Sequence of protein 1:
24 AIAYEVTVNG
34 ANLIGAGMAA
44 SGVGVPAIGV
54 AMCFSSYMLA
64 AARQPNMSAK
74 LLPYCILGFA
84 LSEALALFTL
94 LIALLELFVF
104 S

Residue-level contacts at the interface:
Residue L23 in protein 2 interacts with residue A72 in protein 1 (closest heavy-atom distance 4.9 Å).
Residue L23 in protein 2 interacts with residue L75 in protein 1 (closest heavy-atom distance 4.3 Å).
Residue A19 in protein 2 contacts residue A72 in protein 1 (closest heavy-atom distance 3.0 Å).

The following describes two proteins that form a bound complex.

Sequence of protein 2:
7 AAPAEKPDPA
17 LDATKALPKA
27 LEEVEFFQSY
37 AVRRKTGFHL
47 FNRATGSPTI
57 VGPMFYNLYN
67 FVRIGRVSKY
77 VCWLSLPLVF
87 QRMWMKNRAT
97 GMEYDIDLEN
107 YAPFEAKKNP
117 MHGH